Contacts between the two chains:
Residue P60 in the first protein interacts with residue P142 in the second protein (closest heavy-atom distance 3.8 Å).
Residue M56 in the first protein interacts with residue F157 in the second protein (closest heavy-atom distance 3.3 Å).
Residue A193 in the first protein is in contact with residue L161 in the second protein (closest heavy-atom distance 4.0 Å).
Residue A186 in the first protein is in contact with residue T182 in the second protein (closest heavy-atom distance 4.0 Å).
Residue E192 in the first protein contacts residue V176 in the second protein (closest heavy-atom distance 4.4 Å).
Residue R52 in the first protein is in contact with residue P139 in the second protein (closest heavy-atom distance 4.0 Å).
Residue K55 in the first protein interacts with residue T140 in the second protein (closest heavy-atom distance 3.0 Å).
Residue L49 in the first protein interacts with residue L135 in the second protein (closest heavy-atom distance 3.8 Å).
Residue M56 in the first protein contacts residue T140 in the second protein (closest heavy-atom distance 4.0 Å).
Residue P60 in the first protein is in contact with residue F157 in the second protein (closest heavy-atom distance 4.3 Å).
Residue T182 in the first protein contacts residue T182 in the second protein (closest heavy-atom distance 3.4 Å).
Residue A186 in the first protein is in contact with residue S179 in the second protein (closest heavy-atom distance 4.6 Å).
Residue G189 in the first protein contacts residue A180 in the second protein (closest heavy-atom distance 4.4 Å).
Residue A186 in the first protein contacts residue L183 in the second protein (closest heavy-atom distance 3.7 Å).
Residue G189 in the first protein interacts with residue L168 in the second protein (closest heavy-atom distance 3.7 Å).
Residue L49 in the first protein contacts residue V138 in the second protein (closest heavy-atom distance 3.6 Å).
Residue M56 in the first protein contacts residue F156 in the second protein (closest heavy-atom distance 3.4 Å).
Residue N148 in the first protein interacts with residue N141 in the second protein (closest heavy-atom distance 3.9 Å).
Residue M194 in the first protein contacts residue L161 in the second protein (closest heavy-atom distance 4.7 Å).
Residue N188 in the first protein interacts with residue S179 in the second protein (closest heavy-atom distance 3.6 Å).
Residue M56 in the first protein contacts residue P142 in the second protein (closest heavy-atom distance 3.2 Å).
Residue R52 in the first protein is in contact with residue T140 in the second protein (closest heavy-atom distance 3.0 Å).
Residue M56 in the first protein interacts with residue V138 in the second protein (closest heavy-atom distance 4.5 Å).
Residue A147 in the first protein is in contact with residue A147 in the second protein (closest heavy-atom distance 4.7 Å).
Residue I197 in the first protein interacts with residue A164 in the second protein (closest heavy-atom distance 4.1 Å).
Residue R52 in the first protein contacts residue V138 in the second protein (closest heavy-atom distance 2.3 Å).
Residue L146 in the first protein interacts with residue F143 in the second protein (closest heavy-atom distance 3.5 Å).
Residue G189 in the first protein contacts residue L183 in the second protein (closest heavy-atom distance 3.4 Å).
Residue A147 in the first protein is in contact with residue F143 in the second protein (closest heavy-atom distance 3.7 Å).
Residue L146 in the first protein contacts residue N141 in the second protein (closest heavy-atom distance 3.6 Å).
Residue L53 in the first protein interacts with residue F156 in the second protein (closest heavy-atom distance 3.8 Å).
Residue L190 in the first protein contacts residue L161 in the second protein (closest heavy-atom distance 3.7 Å).
Residue D48 in the first protein interacts with residue L135 in the second protein (closest heavy-atom distance 3.8 Å).
Residue M56 in the first protein contacts residue I160 in the second protein (closest heavy-atom distance 4.7 Å).
Residue R52 in the first protein contacts residue D136 in the second protein (closest heavy-atom distance 3.1 Å).
Residue A193 in the first protein is in contact with residue L168 in the second protein (closest heavy-atom distance 3.3 Å).
Residue L53 in the first protein interacts with residue V138 in the second protein (closest heavy-atom distance 3.7 Å).
Residue R52 in the first protein is in contact with residue L135 in the second protein (closest heavy-atom distance 3.1 Å).
Residue E192 in the first protein interacts with residue L168 in the second protein (closest heavy-atom distance 3.6 Å).
Residue M59 in the first protein interacts with residue F143 in the second protein (closest heavy-atom distance 3.8 Å).
Residue A147 in the first protein interacts with residue N141 in the second protein (closest heavy-atom distance 3.7 Å).
Residue D185 in the first protein is in contact with residue K178 in the second protein (closest heavy-atom distance 4.3 Å).
Residue G149 in the first protein is in contact with residue N141 in the second protein (closest heavy-atom distance 3.4 Å).
Residue L190 in the first protein is in contact with residue F143 in the second protein (closest heavy-atom distance 4.5 Å).
Residue M194 in the first protein is in contact with residue F157 in the second protein (closest heavy-atom distance 3.4 Å).
Residue L190 in the first protein is in contact with residue L183 in the second protein (closest heavy-atom distance 3.2 Å).
Residue G189 in the first protein is in contact with residue S179 in the second protein (closest heavy-atom distance 4.0 Å).
Residue P45 in the first protein contacts residue L135 in the second protein (closest heavy-atom distance 3.9 Å).
Residue A193 in the first protein is in contact with residue A164 in the second protein (closest heavy-atom distance 3.7 Å).
Residue K196 in the first protein is in contact with residue A164 in the second protein (closest heavy-atom distance 4.2 Å).
Residue P60 in the first protein interacts with residue F143 in the second protein (closest heavy-atom distance 3.5 Å).
Residue M56 in the first protein interacts with residue P139 in the second protein (closest heavy-atom distance 3.5 Å).
Residue A193 in the first protein interacts with residue I165 in the second protein (closest heavy-atom distance 4.3 Å).
Residue A147 in the first protein is in contact with residue G144 in the second protein (closest heavy-atom distance 3.7 Å).
Residue N188 in the first protein interacts with residue K175 in the second protein (closest heavy-atom distance 4.3 Å).
Residue D185 in the first protein contacts residue T182 in the second protein (closest heavy-atom distance 3.5 Å).
Residue D185 in the first protein contacts residue S179 in the second protein (closest heavy-atom distance 3.3 Å).
Residue M59 in the first protein interacts with residue N141 in the second protein (closest heavy-atom distance 3.4 Å).
Residue P45 in the first protein interacts with residue V131 in the second protein (closest heavy-atom distance 4.6 Å).
Residue I197 in the first protein is in contact with residue I160 in the second protein (closest heavy-atom distance 3.2 Å).

These two protein chains interact to form a complex.

Sequence of the first protein:
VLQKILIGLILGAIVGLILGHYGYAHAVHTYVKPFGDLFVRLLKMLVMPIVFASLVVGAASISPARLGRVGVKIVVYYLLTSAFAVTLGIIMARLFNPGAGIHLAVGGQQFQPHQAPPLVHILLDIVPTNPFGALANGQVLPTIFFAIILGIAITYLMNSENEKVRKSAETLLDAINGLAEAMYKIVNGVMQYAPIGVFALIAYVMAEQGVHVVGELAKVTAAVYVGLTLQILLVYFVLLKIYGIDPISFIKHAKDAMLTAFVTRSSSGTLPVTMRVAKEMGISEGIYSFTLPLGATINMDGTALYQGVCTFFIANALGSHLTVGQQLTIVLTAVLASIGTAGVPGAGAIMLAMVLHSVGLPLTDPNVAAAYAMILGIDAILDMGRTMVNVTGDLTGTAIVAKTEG

Sequence of the second protein:
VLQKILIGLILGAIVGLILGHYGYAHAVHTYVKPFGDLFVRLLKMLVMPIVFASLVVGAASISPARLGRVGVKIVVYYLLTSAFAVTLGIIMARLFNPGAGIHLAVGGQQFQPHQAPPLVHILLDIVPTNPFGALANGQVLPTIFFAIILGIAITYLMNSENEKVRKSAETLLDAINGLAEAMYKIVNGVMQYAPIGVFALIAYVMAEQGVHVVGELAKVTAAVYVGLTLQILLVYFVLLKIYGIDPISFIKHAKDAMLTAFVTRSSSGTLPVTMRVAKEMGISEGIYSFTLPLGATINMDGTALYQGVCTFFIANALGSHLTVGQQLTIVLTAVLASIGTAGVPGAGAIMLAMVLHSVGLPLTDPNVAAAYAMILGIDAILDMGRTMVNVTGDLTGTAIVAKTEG